These two protein chains interact to form a complex.

Sequence of the second protein:
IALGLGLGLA

Residue-level contacts at the interface:
Residue P14 in the first protein interacts with residue L10 in the second protein (closest heavy-atom distance 3.7 Å).
Residue P14 in the first protein interacts with residue A11 in the second protein (closest heavy-atom distance 3.7 Å).
Residue R34 in the first protein is in contact with residue I2 in the second protein (closest heavy-atom distance 4.8 Å).
Residue E12 in the first protein is in contact with residue A11 in the second protein (closest heavy-atom distance 3.3 Å).
Residue W83 in the first protein contacts residue I2 in the second protein (closest heavy-atom distance 4.8 Å).
Residue I63 in the first protein interacts with residue I2 in the second protein (closest heavy-atom distance 3.5 Å).
Residue P14 in the first protein interacts with residue I2 in the second protein (closest heavy-atom distance 4.0 Å).
Residue P65 in the first protein contacts residue A3 in the second protein (closest heavy-atom distance 3.7 Å).
Residue A15 in the first protein is in contact with residue I2 in the second protein (closest heavy-atom distance 4.1 Å).
Residue P65 in the first protein contacts residue L4 in the second protein (closest heavy-atom distance 3.6 Å).
Residue E12 in the first protein is in contact with residue I2 in the second protein (closest heavy-atom distance 4.9 Å).
Residue S13 in the first protein contacts residue A11 in the second protein (closest heavy-atom distance 4.4 Å).
Residue L11 in the first protein interacts with residue I2 in the second protein (closest heavy-atom distance 4.9 Å).
Residue S13 in the first protein interacts with residue I2 in the second protein (closest heavy-atom distance 3.3 Å).
Residue P65 in the first protein contacts residue I2 in the second protein (closest heavy-atom distance 3.5 Å).
Residue A35 in the first protein interacts with residue I2 in the second protein (closest heavy-atom distance 3.7 Å).

Sequence of the first protein:
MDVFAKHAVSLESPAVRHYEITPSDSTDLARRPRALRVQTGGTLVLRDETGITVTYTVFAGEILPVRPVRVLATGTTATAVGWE